Residue-level contacts at the interface:
Residue Y9 in the second protein is in contact with residue D78 in the first protein (closest heavy-atom distance 3.3 Å).
Residue V10 in the second protein contacts residue Q252 in the first protein (closest heavy-atom distance 3.4 Å).
Residue T48 in the second protein is in contact with residue K259 in the first protein (closest heavy-atom distance 3.4 Å).
Residue I42 in the second protein interacts with residue D243 in the first protein (closest heavy-atom distance 3.7 Å).
Residue E31 in the second protein is in contact with residue R176 in the first protein (closest heavy-atom distance 2.6 Å).
Residue R218 in the second protein contacts residue Q118 in the first protein (closest heavy-atom distance 3.1 Å).
Residue Y17 in the second protein interacts with residue R176 in the first protein (closest heavy-atom distance 3.2 Å).
Residue G30 in the second protein interacts with residue Y116 in the first protein (closest heavy-atom distance 3.5 Å).
Residue R59 in the second protein is in contact with residue L67 in the first protein (closest heavy-atom distance 3.5 Å).
Residue D273 in the second protein is in contact with residue R130 in the first protein (closest heavy-atom distance 3.1 Å).
Residue M58 in the second protein is in contact with residue L66 in the first protein (closest heavy-atom distance 3.4 Å).
Residue Y9 in the second protein interacts with residue W251 in the first protein (closest heavy-atom distance 3.5 Å).
Residue D273 in the second protein contacts residue R203 in the first protein (closest heavy-atom distance 2.5 Å).
Residue G14 in the second protein interacts with residue K247 in the first protein (closest heavy-atom distance 2.5 Å).
Residue I272 in the second protein is in contact with residue V206 in the first protein (closest heavy-atom distance 2.8 Å).
Residue Y9 in the second protein contacts residue N36 in the first protein (closest heavy-atom distance 2.4 Å).
Residue S64 in the second protein interacts with residue M261 in the first protein (closest heavy-atom distance 3.3 Å).
Residue Q22 in the second protein contacts residue P110 in the first protein (closest heavy-atom distance 3.4 Å).
Residue I274 in the second protein contacts residue T204 in the first protein (closest heavy-atom distance 3.0 Å).
Residue Y231 in the second protein is in contact with residue L246 in the first protein (closest heavy-atom distance 3.5 Å).
Residue V60 in the second protein interacts with residue Q262 in the first protein (closest heavy-atom distance 3.5 Å).
Residue Y5 in the second protein is in contact with residue N79 in the first protein (closest heavy-atom distance 2.8 Å).
Residue Q268 in the second protein interacts with residue I207 in the first protein (closest heavy-atom distance 3.2 Å).
Residue K229 in the second protein contacts residue L85 in the first protein (closest heavy-atom distance 3.5 Å).
Residue G12 in the second protein interacts with residue Q252 in the first protein (closest heavy-atom distance 3.4 Å).
Residue R218 in the second protein interacts with residue T127 in the first protein (closest heavy-atom distance 3.3 Å).
Residue K28 in the second protein interacts with residue P110 in the first protein (closest heavy-atom distance 3.2 Å).
Residue Y271 in the second protein contacts residue I207 in the first protein (closest heavy-atom distance 3.6 Å).
Residue T29 in the second protein interacts with residue Y117 in the first protein (closest heavy-atom distance 3.4 Å).
Residue I272 in the second protein is in contact with residue L205 in the first protein (closest heavy-atom distance 3.3 Å).
Residue D83 in the second protein is in contact with residue R115 in the first protein (closest heavy-atom distance 2.6 Å).
Residue Y52 in the second protein is in contact with residue E68 in the first protein (closest heavy-atom distance 3.2 Å).
Residue S64 in the second protein is in contact with residue Y214 in the first protein (closest heavy-atom distance 2.5 Å).
Residue N7 in the second protein interacts with residue N36 in the first protein (closest heavy-atom distance 3.5 Å).
Residue Q268 in the second protein contacts residue K209 in the first protein (closest heavy-atom distance 3.3 Å).
Residue N8 in the second protein interacts with residue D78 in the first protein (closest heavy-atom distance 3.6 Å).
Residue I42 in the second protein contacts residue W88 in the first protein (closest heavy-atom distance 3.3 Å).
Residue M58 in the second protein is in contact with residue L67 in the first protein (closest heavy-atom distance 3.1 Å).
Residue N8 in the second protein contacts residue N79 in the first protein (closest heavy-atom distance 3.0 Å).
Residue G12 in the second protein interacts with residue L246 in the first protein (closest heavy-atom distance 3.3 Å).
Residue E31 in the second protein interacts with residue R115 in the first protein (closest heavy-atom distance 3.4 Å).
Residue V11 in the second protein is in contact with residue W251 in the first protein (closest heavy-atom distance 3.4 Å).
Residue I42 in the second protein interacts with residue Y244 in the first protein (closest heavy-atom distance 2.8 Å).
Residue V270 in the second protein contacts residue G208 in the first protein (closest heavy-atom distance 3.1 Å).
Residue G12 in the second protein is in contact with residue K247 in the first protein (closest heavy-atom distance 3.3 Å).
Residue Y271 in the second protein is in contact with residue P126 in the first protein (closest heavy-atom distance 3.5 Å).
Residue K229 in the second protein contacts residue N81 in the first protein (closest heavy-atom distance 3.6 Å).
Residue Y5 in the second protein interacts with residue Y33 in the first protein (closest heavy-atom distance 3.5 Å).
Residue N230 in the second protein interacts with residue R130 in the first protein (closest heavy-atom distance 3.1 Å).
Residue R218 in the second protein interacts with residue R176 in the first protein (closest heavy-atom distance 3.0 Å).
Residue D273 in the second protein contacts residue T204 in the first protein (closest heavy-atom distance 3.0 Å).
Residue R269 in the second protein interacts with residue S210 in the first protein (closest heavy-atom distance 3.5 Å).
Residue I220 in the second protein is in contact with residue R176 in the first protein (closest heavy-atom distance 3.4 Å).
Residue N8 in the second protein contacts residue I80 in the first protein (closest heavy-atom distance 2.7 Å).
Residue F40 in the second protein interacts with residue L246 in the first protein (closest heavy-atom distance 3.1 Å).
Residue Y231 in the second protein is in contact with residue Y244 in the first protein (closest heavy-atom distance 3.3 Å).
Residue E31 in the second protein interacts with residue Y116 in the first protein (closest heavy-atom distance 2.5 Å).
Residue Y17 in the second protein interacts with residue Y116 in the first protein (closest heavy-atom distance 3.4 Å).
Residue T37 in the second protein contacts residue K247 in the first protein (closest heavy-atom distance 2.4 Å).
Residue G30 in the second protein is in contact with residue Y117 in the first protein (closest heavy-atom distance 3.6 Å).

Sequence of the first protein:
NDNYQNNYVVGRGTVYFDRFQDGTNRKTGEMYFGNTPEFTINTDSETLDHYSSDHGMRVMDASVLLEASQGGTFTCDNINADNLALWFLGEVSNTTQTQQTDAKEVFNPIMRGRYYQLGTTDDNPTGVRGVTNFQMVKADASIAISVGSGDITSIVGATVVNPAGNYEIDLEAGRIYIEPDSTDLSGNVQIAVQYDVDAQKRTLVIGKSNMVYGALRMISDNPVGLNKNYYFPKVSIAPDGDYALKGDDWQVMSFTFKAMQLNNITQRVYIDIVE

This data describes a binding interaction between two proteins.

Sequence of the second protein:
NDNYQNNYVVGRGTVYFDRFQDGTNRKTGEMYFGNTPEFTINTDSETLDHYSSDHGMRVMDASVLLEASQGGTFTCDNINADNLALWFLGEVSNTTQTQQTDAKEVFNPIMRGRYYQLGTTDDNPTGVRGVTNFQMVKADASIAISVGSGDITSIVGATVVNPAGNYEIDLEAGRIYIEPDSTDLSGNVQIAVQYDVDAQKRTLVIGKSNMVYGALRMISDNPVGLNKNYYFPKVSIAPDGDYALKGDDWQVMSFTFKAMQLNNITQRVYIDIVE